Sequence of the second protein:
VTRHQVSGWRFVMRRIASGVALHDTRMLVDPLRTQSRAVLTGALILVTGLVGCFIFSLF

The following describes two proteins that form a bound complex.

Interface contacts:
Residue R30 in the first protein contacts residue L54 in the second protein (closest heavy-atom distance 3.6 Å).
Residue F32 in the first protein is in contact with residue L54 in the second protein (closest heavy-atom distance 4.6 Å).
Residue V33 in the first protein is in contact with residue V61 in the second protein (closest heavy-atom distance 4.1 Å).
Residue Y28 in the first protein is in contact with residue T57 in the second protein (closest heavy-atom distance 4.3 Å).
Residue R30 in the first protein is in contact with residue R58 in the second protein (closest heavy-atom distance 4.2 Å).
Residue F32 in the first protein interacts with residue P63 in the second protein (closest heavy-atom distance 3.0 Å).
Residue Y28 in the first protein interacts with residue R58 in the second protein (closest heavy-atom distance 4.0 Å).
Residue Y28 in the first protein interacts with residue D56 in the second protein (closest heavy-atom distance 3.8 Å).
Residue T34 in the first protein contacts residue L60 in the second protein (closest heavy-atom distance 4.7 Å).
Residue T34 in the first protein is in contact with residue V61 in the second protein (closest heavy-atom distance 4.3 Å).
Residue R30 in the first protein interacts with residue D56 in the second protein (closest heavy-atom distance 3.7 Å).
Residue R30 in the first protein is in contact with residue H55 in the second protein (closest heavy-atom distance 4.2 Å).
Residue F32 in the first protein is in contact with residue V61 in the second protein (closest heavy-atom distance 4.1 Å).
Residue Y28 in the first protein interacts with residue H55 in the second protein (closest heavy-atom distance 4.2 Å).

Sequence of the first protein:
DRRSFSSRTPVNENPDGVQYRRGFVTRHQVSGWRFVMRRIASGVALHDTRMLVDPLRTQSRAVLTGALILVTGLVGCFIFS